Contacts between the two chains:
Residue M34 in the first protein contacts residue Q15 in the second protein (closest heavy-atom distance 3.6 Å).
Residue V90 in the first protein interacts with residue L11 in the second protein (closest heavy-atom distance 4.6 Å).
Residue G89 in the first protein is in contact with residue M14 in the second protein (closest heavy-atom distance 3.8 Å).
Residue N38 in the first protein contacts residue Q15 in the second protein (closest heavy-atom distance 4.6 Å).
Residue L85 in the first protein interacts with residue T23 in the second protein (closest heavy-atom distance 4.8 Å).
Residue A119 in the first protein contacts residue H10 in the second protein (closest heavy-atom distance 4.7 Å).
Residue M34 in the first protein contacts residue M14 in the second protein (closest heavy-atom distance 3.7 Å).
Residue A120 in the first protein contacts residue H10 in the second protein (closest heavy-atom distance 3.5 Å).
Residue M88 in the first protein interacts with residue M14 in the second protein (closest heavy-atom distance 3.6 Å).
Residue Q127 in the first protein contacts residue H10 in the second protein (closest heavy-atom distance 3.2 Å).
Residue F97 in the first protein interacts with residue M14 in the second protein (closest heavy-atom distance 4.7 Å).
Residue S86 in the first protein contacts residue N21 in the second protein (closest heavy-atom distance 2.7 Å).
Residue G91 in the first protein is in contact with residue Q15 in the second protein (closest heavy-atom distance 3.2 Å).
Residue V94 in the first protein contacts residue Q15 in the second protein (closest heavy-atom distance 2.6 Å).
Residue K92 in the first protein contacts residue Q15 in the second protein (closest heavy-atom distance 3.7 Å).
Residue Q127 in the first protein contacts residue Y19 in the second protein (closest heavy-atom distance 3.2 Å).
Residue S123 in the first protein contacts residue H10 in the second protein (closest heavy-atom distance 3.5 Å).
Residue P31 in the first protein is in contact with residue F26 in the second protein (closest heavy-atom distance 3.9 Å).
Residue E124 in the first protein interacts with residue H10 in the second protein (closest heavy-atom distance 3.4 Å).
Residue F87 in the first protein contacts residue E20 in the second protein (closest heavy-atom distance 3.5 Å).
Residue S86 in the first protein contacts residue Y19 in the second protein (closest heavy-atom distance 4.1 Å).
Residue M88 in the first protein contacts residue G18 in the second protein (closest heavy-atom distance 4.1 Å).
Residue S86 in the first protein is in contact with residue E20 in the second protein (closest heavy-atom distance 3.6 Å).
Residue M34 in the first protein is in contact with residue Q16 in the second protein (closest heavy-atom distance 3.0 Å).
Residue A120 in the first protein contacts residue E7 in the second protein (closest heavy-atom distance 3.2 Å).
Residue F87 in the first protein contacts residue Y19 in the second protein (closest heavy-atom distance 2.9 Å).
Residue V90 in the first protein contacts residue M14 in the second protein (closest heavy-atom distance 3.9 Å).
Residue F84 in the first protein contacts residue Y24 in the second protein (closest heavy-atom distance 2.8 Å).
Residue C130 in the first protein interacts with residue Y19 in the second protein (closest heavy-atom distance 3.0 Å).
Residue P31 in the first protein interacts with residue Y24 in the second protein (closest heavy-atom distance 3.6 Å).
Residue S123 in the first protein interacts with residue L11 in the second protein (closest heavy-atom distance 4.5 Å).
Residue R83 in the first protein contacts residue T23 in the second protein (closest heavy-atom distance 3.5 Å).
Residue V82 in the first protein is in contact with residue T23 in the second protein (closest heavy-atom distance 3.6 Å).
Residue R83 in the first protein contacts residue Y24 in the second protein (closest heavy-atom distance 4.0 Å).
Residue N118 in the first protein is in contact with residue L11 in the second protein (closest heavy-atom distance 3.3 Å).
Residue F108 in the first protein contacts residue Y24 in the second protein (closest heavy-atom distance 3.6 Å).
Residue L85 in the first protein contacts residue N21 in the second protein (closest heavy-atom distance 3.0 Å).
Residue V82 in the first protein is in contact with residue N21 in the second protein (closest heavy-atom distance 2.5 Å).
Residue V90 in the first protein interacts with residue Q15 in the second protein (closest heavy-atom distance 3.1 Å).
Residue L85 in the first protein contacts residue Y24 in the second protein (closest heavy-atom distance 3.4 Å).
Residue Q127 in the first protein contacts residue K13 in the second protein (closest heavy-atom distance 3.7 Å).
Residue V94 in the first protein contacts residue E8 in the second protein (closest heavy-atom distance 4.4 Å).
Residue R83 in the first protein interacts with residue N21 in the second protein (closest heavy-atom distance 4.7 Å).
Residue A120 in the first protein contacts residue L11 in the second protein (closest heavy-atom distance 3.4 Å).
Residue F87 in the first protein interacts with residue G18 in the second protein (closest heavy-atom distance 4.1 Å).
Residue D102 in the first protein contacts residue Y24 in the second protein (closest heavy-atom distance 3.3 Å).
Residue S86 in the first protein contacts residue Y24 in the second protein (closest heavy-atom distance 3.3 Å).
Residue D93 in the first protein interacts with residue Q15 in the second protein (closest heavy-atom distance 3.9 Å).
Residue N118 in the first protein is in contact with residue E7 in the second protein (closest heavy-atom distance 4.8 Å).
Residue Q127 in the first protein contacts residue M14 in the second protein (closest heavy-atom distance 3.4 Å).
Residue E124 in the first protein contacts residue E7 in the second protein (closest heavy-atom distance 3.7 Å).
Residue V32 in the first protein contacts residue E20 in the second protein (closest heavy-atom distance 3.1 Å).
Residue F87 in the first protein interacts with residue N17 in the second protein (closest heavy-atom distance 4.7 Å).
Residue V94 in the first protein is in contact with residue L11 in the second protein (closest heavy-atom distance 3.8 Å).
Residue A119 in the first protein interacts with residue L11 in the second protein (closest heavy-atom distance 3.0 Å).
Residue S131 in the first protein is in contact with residue Y19 in the second protein (closest heavy-atom distance 4.2 Å).
Residue M88 in the first protein is in contact with residue Y19 in the second protein (closest heavy-atom distance 3.2 Å).
Residue S123 in the first protein contacts residue M14 in the second protein (closest heavy-atom distance 3.9 Å).
Residue G132 in the first protein interacts with residue Y19 in the second protein (closest heavy-atom distance 4.3 Å).
Residue C130 in the first protein interacts with residue N21 in the second protein (closest heavy-atom distance 3.2 Å).

These two protein chains interact to form a complex.

Sequence of the second protein:
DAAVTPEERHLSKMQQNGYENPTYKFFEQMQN

Sequence of the first protein:
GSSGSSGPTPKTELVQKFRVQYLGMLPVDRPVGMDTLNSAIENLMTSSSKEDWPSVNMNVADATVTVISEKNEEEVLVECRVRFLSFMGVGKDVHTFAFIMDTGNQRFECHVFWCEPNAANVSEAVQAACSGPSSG